Residue-level contacts at the interface:
Residue P1087 in the second protein contacts residue F359 in the first protein (closest heavy-atom distance 3.6 Å).
Residue W1085 in the second protein contacts residue K278 in the first protein (closest heavy-atom distance 3.5 Å).
Residue F1404 in the second protein contacts residue Q338 in the first protein (closest heavy-atom distance 3.0 Å).
Residue R1054 in the second protein interacts with residue L364 in the first protein (closest heavy-atom distance 3.2 Å).
Residue R1368 in the second protein interacts with residue Q291 in the first protein (closest heavy-atom distance 2.9 Å).
Residue I224 in the second protein interacts with residue Y289 in the first protein (closest heavy-atom distance 3.2 Å).
Residue G1083 in the second protein interacts with residue E281 in the first protein (closest heavy-atom distance 3.5 Å).
Residue K1361 in the second protein contacts residue Y295 in the first protein (closest heavy-atom distance 3.2 Å).
Residue S1066 in the second protein interacts with residue L345 in the first protein (closest heavy-atom distance 2.6 Å).
Residue P1087 in the second protein contacts residue I360 in the first protein (closest heavy-atom distance 3.4 Å).
Residue E1364 in the second protein interacts with residue G355 in the first protein (closest heavy-atom distance 3.4 Å).
Residue K1361 in the second protein is in contact with residue C341 in the first protein (closest heavy-atom distance 2.8 Å).
Residue V1065 in the second protein interacts with residue I344 in the first protein (closest heavy-atom distance 3.4 Å).
Residue Y1362 in the second protein is in contact with residue E294 in the first protein (closest heavy-atom distance 3.6 Å).
Residue N1092 in the second protein interacts with residue L364 in the first protein (closest heavy-atom distance 3.5 Å).
Residue K1045 in the second protein interacts with residue V351 in the first protein (closest heavy-atom distance 3.6 Å).
Residue Y1362 in the second protein contacts residue Y295 in the first protein (closest heavy-atom distance 2.9 Å).
Residue P1049 in the second protein interacts with residue V351 in the first protein (closest heavy-atom distance 3.6 Å).
Residue R1094 in the second protein interacts with residue G355 in the first protein (closest heavy-atom distance 3.2 Å).
Residue K1361 in the second protein interacts with residue T339 in the first protein (closest heavy-atom distance 3.6 Å).
Residue V1065 in the second protein interacts with residue L345 in the first protein (closest heavy-atom distance 3.6 Å).
Residue R1054 in the second protein is in contact with residue E366 in the first protein (closest heavy-atom distance 2.4 Å).
Residue V1089 in the second protein is in contact with residue T362 in the first protein (closest heavy-atom distance 3.1 Å).
Residue V1089 in the second protein contacts residue G363 in the first protein (closest heavy-atom distance 3.4 Å).
Residue V1089 in the second protein contacts residue I360 in the first protein (closest heavy-atom distance 3.3 Å).
Residue R1062 in the second protein interacts with residue E281 in the first protein (closest heavy-atom distance 2.4 Å).
Residue W1090 in the second protein contacts residue G363 in the first protein (closest heavy-atom distance 2.9 Å).
Residue I224 in the second protein contacts residue K288 in the first protein (closest heavy-atom distance 2.7 Å).
Residue R1094 in the second protein contacts residue G354 in the first protein (closest heavy-atom distance 3.1 Å).
Residue A223 in the second protein is in contact with residue K288 in the first protein (closest heavy-atom distance 3.5 Å).
Residue D1416 in the second protein interacts with residue S296 in the first protein (closest heavy-atom distance 2.9 Å).
Residue W1090 in the second protein is in contact with residue L364 in the first protein (closest heavy-atom distance 2.6 Å).
Residue N220 in the second protein interacts with residue K288 in the first protein (closest heavy-atom distance 3.6 Å).
Residue R1368 in the second protein contacts residue E294 in the first protein (closest heavy-atom distance 3.6 Å).
Residue D1099 in the second protein is in contact with residue L364 in the first protein (closest heavy-atom distance 3.6 Å).
Residue W1085 in the second protein interacts with residue E281 in the first protein (closest heavy-atom distance 2.9 Å).
Residue N1064 in the second protein is in contact with residue P346 in the first protein (closest heavy-atom distance 3.4 Å).
Residue N1095 in the second protein interacts with residue G354 in the first protein (closest heavy-atom distance 3.2 Å).
Residue F1084 in the second protein contacts residue S358 in the first protein (closest heavy-atom distance 3.6 Å).
Residue I1060 in the second protein interacts with residue W311 in the first protein (closest heavy-atom distance 3.6 Å).
Residue Y1362 in the second protein is in contact with residue F343 in the first protein (closest heavy-atom distance 3.4 Å).
Residue W1085 in the second protein is in contact with residue Y308 in the first protein (closest heavy-atom distance 2.8 Å).
Residue G1083 in the second protein is in contact with residue V285 in the first protein (closest heavy-atom distance 3.0 Å).
Residue N1047 in the second protein interacts with residue Y353 in the first protein (closest heavy-atom distance 3.0 Å).
Residue V1089 in the second protein is in contact with residue C361 in the first protein (closest heavy-atom distance 3.6 Å).
Residue A1414 in the second protein contacts residue K298 in the first protein (closest heavy-atom distance 3.0 Å).
Residue I1063 in the second protein interacts with residue P346 in the first protein (closest heavy-atom distance 3.6 Å).
Residue T1406 in the second protein contacts residue T339 in the first protein (closest heavy-atom distance 3.4 Å).
Residue D1122 in the second protein contacts residue I352 in the first protein (closest heavy-atom distance 3.2 Å).
Residue V1086 in the second protein contacts residue S358 in the first protein (closest heavy-atom distance 3.1 Å).
Residue L222 in the second protein interacts with residue K288 in the first protein (closest heavy-atom distance 3.5 Å).
Residue K407 in the second protein interacts with residue Y365 in the first protein (closest heavy-atom distance 3.5 Å).
Residue K1069 in the second protein contacts residue L345 in the first protein (closest heavy-atom distance 3.5 Å).
Residue N1064 in the second protein contacts residue D347 in the first protein (closest heavy-atom distance 3.1 Å).
Residue R1127 in the second protein contacts residue I352 in the first protein (closest heavy-atom distance 2.7 Å).
Residue P1403 in the second protein is in contact with residue T339 in the first protein (closest heavy-atom distance 2.3 Å).
Residue K1361 in the second protein contacts residue Q338 in the first protein (closest heavy-atom distance 3.2 Å).
Residue A1044 in the second protein contacts residue L364 in the first protein (closest heavy-atom distance 3.4 Å).
Residue G1363 in the second protein interacts with residue F343 in the first protein (closest heavy-atom distance 3.5 Å).
Residue P1403 in the second protein interacts with residue Q338 in the first protein (closest heavy-atom distance 3.4 Å).

Sequence of the second protein:
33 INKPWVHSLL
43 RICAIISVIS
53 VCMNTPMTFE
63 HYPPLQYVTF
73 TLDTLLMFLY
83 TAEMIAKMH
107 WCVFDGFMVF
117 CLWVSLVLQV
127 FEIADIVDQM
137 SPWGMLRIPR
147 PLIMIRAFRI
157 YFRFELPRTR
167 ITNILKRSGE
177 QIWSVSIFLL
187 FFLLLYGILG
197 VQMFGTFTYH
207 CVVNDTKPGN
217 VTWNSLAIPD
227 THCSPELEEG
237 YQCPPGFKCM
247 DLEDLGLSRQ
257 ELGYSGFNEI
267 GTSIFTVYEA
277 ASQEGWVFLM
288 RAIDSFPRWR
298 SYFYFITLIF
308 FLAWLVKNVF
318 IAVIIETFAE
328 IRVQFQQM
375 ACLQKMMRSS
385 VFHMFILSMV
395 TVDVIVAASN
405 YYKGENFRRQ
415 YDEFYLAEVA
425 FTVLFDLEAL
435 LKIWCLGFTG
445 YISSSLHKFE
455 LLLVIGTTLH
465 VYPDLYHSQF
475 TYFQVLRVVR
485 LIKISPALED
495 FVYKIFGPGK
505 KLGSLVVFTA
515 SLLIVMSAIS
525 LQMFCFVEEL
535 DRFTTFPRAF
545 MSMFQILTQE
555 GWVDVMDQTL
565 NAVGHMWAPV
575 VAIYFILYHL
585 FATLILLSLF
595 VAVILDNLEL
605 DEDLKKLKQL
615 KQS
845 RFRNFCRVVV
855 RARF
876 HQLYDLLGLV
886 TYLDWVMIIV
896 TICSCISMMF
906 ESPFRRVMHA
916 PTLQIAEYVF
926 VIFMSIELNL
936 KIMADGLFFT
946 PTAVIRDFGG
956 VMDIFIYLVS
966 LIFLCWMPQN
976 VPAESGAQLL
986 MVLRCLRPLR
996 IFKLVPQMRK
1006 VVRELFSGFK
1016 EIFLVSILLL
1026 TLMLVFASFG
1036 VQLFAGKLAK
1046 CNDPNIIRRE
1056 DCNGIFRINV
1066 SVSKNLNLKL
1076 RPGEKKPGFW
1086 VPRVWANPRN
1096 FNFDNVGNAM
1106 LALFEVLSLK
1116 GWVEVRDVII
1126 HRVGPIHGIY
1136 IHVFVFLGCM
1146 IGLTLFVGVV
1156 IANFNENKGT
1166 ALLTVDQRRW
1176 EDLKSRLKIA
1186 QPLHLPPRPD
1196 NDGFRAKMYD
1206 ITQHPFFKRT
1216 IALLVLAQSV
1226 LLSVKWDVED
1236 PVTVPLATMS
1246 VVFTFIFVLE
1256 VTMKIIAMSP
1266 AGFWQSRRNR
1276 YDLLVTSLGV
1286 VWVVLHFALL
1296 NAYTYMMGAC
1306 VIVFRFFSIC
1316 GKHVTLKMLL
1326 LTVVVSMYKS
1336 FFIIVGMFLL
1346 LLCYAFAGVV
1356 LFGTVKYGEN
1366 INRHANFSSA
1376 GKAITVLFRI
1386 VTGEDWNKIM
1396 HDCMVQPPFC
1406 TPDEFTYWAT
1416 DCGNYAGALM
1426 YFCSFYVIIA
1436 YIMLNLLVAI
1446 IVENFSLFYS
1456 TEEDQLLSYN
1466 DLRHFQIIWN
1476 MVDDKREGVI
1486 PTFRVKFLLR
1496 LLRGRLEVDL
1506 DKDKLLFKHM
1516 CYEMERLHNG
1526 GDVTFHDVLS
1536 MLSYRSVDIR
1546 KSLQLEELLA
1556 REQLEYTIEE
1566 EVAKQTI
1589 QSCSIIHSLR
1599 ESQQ

These two protein chains interact to form a complex.

Sequence of the first protein:
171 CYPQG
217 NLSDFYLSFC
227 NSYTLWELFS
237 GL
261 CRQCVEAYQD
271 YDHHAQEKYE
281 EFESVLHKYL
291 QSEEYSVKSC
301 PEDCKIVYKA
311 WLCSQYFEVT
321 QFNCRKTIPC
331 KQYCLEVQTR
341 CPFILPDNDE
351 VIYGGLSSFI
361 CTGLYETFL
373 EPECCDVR